Sequence of the second protein:
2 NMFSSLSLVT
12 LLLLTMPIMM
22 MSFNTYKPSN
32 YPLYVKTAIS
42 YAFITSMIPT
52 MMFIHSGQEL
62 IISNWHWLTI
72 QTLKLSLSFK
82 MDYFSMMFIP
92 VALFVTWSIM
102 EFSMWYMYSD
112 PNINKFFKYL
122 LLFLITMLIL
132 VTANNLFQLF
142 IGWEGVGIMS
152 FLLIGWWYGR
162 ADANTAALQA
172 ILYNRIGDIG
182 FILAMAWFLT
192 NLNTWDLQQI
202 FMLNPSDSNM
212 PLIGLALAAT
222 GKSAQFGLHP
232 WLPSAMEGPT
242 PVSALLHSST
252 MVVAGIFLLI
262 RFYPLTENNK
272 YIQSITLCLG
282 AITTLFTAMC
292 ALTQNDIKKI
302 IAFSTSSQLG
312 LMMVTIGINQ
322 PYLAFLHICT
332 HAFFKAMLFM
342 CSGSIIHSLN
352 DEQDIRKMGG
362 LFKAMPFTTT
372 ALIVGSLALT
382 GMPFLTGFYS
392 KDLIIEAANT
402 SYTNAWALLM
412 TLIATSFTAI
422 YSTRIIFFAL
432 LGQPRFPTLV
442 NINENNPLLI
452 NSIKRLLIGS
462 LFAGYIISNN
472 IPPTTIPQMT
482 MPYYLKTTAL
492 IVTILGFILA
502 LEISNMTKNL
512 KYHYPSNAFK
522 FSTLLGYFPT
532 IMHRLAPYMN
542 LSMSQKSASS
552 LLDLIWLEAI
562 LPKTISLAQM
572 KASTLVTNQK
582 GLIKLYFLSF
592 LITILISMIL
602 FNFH

Residue-level contacts at the interface:
Residue N470 in the second protein contacts residue L21 in the first protein (closest heavy-atom distance 4.1 Å).
Residue M52 in the second protein interacts with residue P18 in the first protein (closest heavy-atom distance 5.0 Å).
Residue M480 in the second protein contacts residue E34 in the first protein (closest heavy-atom distance 5.0 Å).
Residue Y466 in the second protein interacts with residue L21 in the first protein (closest heavy-atom distance 5.0 Å).
Residue N470 in the second protein interacts with residue F20 in the first protein (closest heavy-atom distance 4.8 Å).

This data describes a binding interaction between two proteins.

Sequence of the first protein:
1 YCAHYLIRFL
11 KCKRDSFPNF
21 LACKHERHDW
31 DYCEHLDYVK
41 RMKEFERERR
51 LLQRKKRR